These two protein chains interact to form a complex.

Sequence of the second protein:
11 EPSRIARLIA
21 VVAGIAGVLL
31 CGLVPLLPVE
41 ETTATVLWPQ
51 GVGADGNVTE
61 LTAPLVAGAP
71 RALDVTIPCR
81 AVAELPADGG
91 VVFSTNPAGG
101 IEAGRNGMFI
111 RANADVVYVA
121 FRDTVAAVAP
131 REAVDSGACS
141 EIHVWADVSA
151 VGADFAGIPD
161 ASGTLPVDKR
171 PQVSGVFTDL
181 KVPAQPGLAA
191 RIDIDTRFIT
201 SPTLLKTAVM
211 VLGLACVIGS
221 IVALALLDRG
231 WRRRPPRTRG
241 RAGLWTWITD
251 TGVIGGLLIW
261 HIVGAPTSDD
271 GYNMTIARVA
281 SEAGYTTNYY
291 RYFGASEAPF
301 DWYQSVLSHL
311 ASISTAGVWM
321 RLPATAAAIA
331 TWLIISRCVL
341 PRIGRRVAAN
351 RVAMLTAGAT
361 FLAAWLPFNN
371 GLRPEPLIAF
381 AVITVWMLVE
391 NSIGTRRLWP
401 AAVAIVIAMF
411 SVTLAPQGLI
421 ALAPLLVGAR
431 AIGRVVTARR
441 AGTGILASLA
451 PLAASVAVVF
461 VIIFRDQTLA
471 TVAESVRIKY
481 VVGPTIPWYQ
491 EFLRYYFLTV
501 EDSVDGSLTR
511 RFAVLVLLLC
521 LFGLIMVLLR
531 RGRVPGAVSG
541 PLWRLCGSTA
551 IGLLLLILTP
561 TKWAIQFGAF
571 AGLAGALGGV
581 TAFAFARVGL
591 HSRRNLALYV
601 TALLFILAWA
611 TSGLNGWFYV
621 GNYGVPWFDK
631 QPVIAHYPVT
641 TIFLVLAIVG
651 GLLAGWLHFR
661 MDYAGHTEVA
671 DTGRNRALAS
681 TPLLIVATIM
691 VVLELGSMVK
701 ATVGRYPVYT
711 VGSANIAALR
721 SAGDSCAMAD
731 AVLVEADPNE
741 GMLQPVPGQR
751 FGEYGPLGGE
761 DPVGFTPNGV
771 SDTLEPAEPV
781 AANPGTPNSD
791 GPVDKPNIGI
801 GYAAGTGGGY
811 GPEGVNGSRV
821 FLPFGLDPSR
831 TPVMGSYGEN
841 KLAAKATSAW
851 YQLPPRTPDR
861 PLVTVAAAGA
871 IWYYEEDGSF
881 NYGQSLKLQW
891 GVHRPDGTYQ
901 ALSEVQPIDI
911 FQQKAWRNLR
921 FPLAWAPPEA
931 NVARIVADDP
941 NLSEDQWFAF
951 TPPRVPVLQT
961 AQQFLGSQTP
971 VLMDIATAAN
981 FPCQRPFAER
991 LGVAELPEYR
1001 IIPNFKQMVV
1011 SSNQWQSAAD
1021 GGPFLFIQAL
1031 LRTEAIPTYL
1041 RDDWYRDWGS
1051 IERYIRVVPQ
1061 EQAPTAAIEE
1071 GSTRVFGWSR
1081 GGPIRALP

Residue-level contacts at the interface:
Residue F492 in the second protein is in contact with residue Y511 in the first protein (closest heavy-atom distance 3.7 Å).
Residue L644 in the second protein interacts with residue W504 in the first protein (closest heavy-atom distance 3.7 Å).
Residue L942 in the second protein is in contact with residue N129 in the first protein (closest heavy-atom distance 3.9 Å).
Residue S943 in the second protein interacts with residue N129 in the first protein (closest heavy-atom distance 3.9 Å).
Residue Y496 in the second protein contacts residue N508 in the first protein (closest heavy-atom distance 4.1 Å).
Residue T640 in the second protein is in contact with residue W504 in the first protein (closest heavy-atom distance 3.8 Å).
Residue L529 in the second protein contacts residue F541 in the first protein (closest heavy-atom distance 3.5 Å).
Residue R430 in the second protein contacts residue H673 in the first protein (closest heavy-atom distance 3.3 Å).
Residue V793 in the second protein is in contact with residue Y512 in the first protein (closest heavy-atom distance 2.7 Å).
Residue Y118 in the second protein contacts residue L939 in the first protein (closest heavy-atom distance 4.1 Å).
Residue F659 in the second protein contacts residue L449 in the first protein (closest heavy-atom distance 3.8 Å).
Residue D123 in the second protein interacts with residue S940 in the first protein (closest heavy-atom distance 3.1 Å).
Residue R434 in the second protein contacts residue R676 in the first protein (closest heavy-atom distance 3.1 Å).
Residue D662 in the second protein is in contact with residue R446 in the first protein (closest heavy-atom distance 2.6 Å).
Residue V125 in the second protein interacts with residue L939 in the first protein (closest heavy-atom distance 3.5 Å).
Residue R430 in the second protein is in contact with residue L674 in the first protein (closest heavy-atom distance 4.1 Å).
Residue W609 in the second protein contacts residue E507 in the first protein (closest heavy-atom distance 4.1 Å).
Residue H658 in the second protein contacts residue R446 in the first protein (closest heavy-atom distance 3.9 Å).
Residue Y489 in the second protein contacts residue F624 in the first protein (closest heavy-atom distance 3.8 Å).
Residue L644 in the second protein contacts residue F573 in the first protein (closest heavy-atom distance 4.1 Å).
Residue L942 in the second protein is in contact with residue I126 in the first protein (closest heavy-atom distance 4.0 Å).
Residue K841 in the second protein interacts with residue R122 in the first protein (closest heavy-atom distance 3.8 Å).
Residue D123 in the second protein contacts residue L939 in the first protein (closest heavy-atom distance 3.7 Å).
Residue Y663 in the second protein interacts with residue M453 in the first protein (closest heavy-atom distance 3.2 Å).
Residue Q490 in the second protein interacts with residue P517 in the first protein (closest heavy-atom distance 3.8 Å).
Residue R530 in the second protein is in contact with residue L544 in the first protein (closest heavy-atom distance 4.1 Å).
Residue M526 in the second protein contacts residue L544 in the first protein (closest heavy-atom distance 3.9 Å).
Residue D662 in the second protein interacts with residue R450 in the first protein (closest heavy-atom distance 2.9 Å).
Residue Y496 in the second protein is in contact with residue L509 in the first protein (closest heavy-atom distance 3.9 Å).
Residue W488 in the second protein interacts with residue A623 in the first protein (closest heavy-atom distance 3.6 Å).
Residue W609 in the second protein interacts with residue M572 in the first protein (closest heavy-atom distance 3.8 Å).
Residue A608 in the second protein contacts residue W504 in the first protein (closest heavy-atom distance 4.1 Å).
Residue T640 in the second protein is in contact with residue W505 in the first protein (closest heavy-atom distance 3.8 Å).
Residue L493 in the second protein is in contact with residue Y512 in the first protein (closest heavy-atom distance 4.2 Å).
Residue W488 in the second protein is in contact with residue F624 in the first protein (closest heavy-atom distance 4.0 Å).
Residue F492 in the second protein is in contact with residue Y512 in the first protein (closest heavy-atom distance 4.1 Å).
Residue W488 in the second protein is in contact with residue F659 in the first protein (closest heavy-atom distance 3.9 Å).
Residue Q631 in the second protein contacts residue W505 in the first protein (closest heavy-atom distance 3.8 Å).
Residue R530 in the second protein contacts residue K547 in the first protein (closest heavy-atom distance 3.4 Å).
Residue V125 in the second protein contacts residue E836 in the first protein (closest heavy-atom distance 3.8 Å).
Residue L493 in the second protein contacts residue I515 in the first protein (closest heavy-atom distance 3.9 Å).
Residue W609 in the second protein interacts with residue W504 in the first protein (closest heavy-atom distance 3.7 Å).
Residue L426 in the second protein contacts residue F670 in the first protein (closest heavy-atom distance 4.1 Å).
Residue Y489 in the second protein contacts residue A627 in the first protein (closest heavy-atom distance 3.8 Å).
Residue E501 in the second protein interacts with residue E503 in the first protein (closest heavy-atom distance 3.5 Å).
Residue F659 in the second protein interacts with residue R446 in the first protein (closest heavy-atom distance 4.0 Å).
Residue L529 in the second protein contacts residue R545 in the first protein (closest heavy-atom distance 3.9 Å).
Residue A429 in the second protein is in contact with residue L674 in the first protein (closest heavy-atom distance 4.0 Å).
Residue D794 in the second protein interacts with residue L516 in the first protein (closest heavy-atom distance 3.2 Å).
Residue S612 in the second protein contacts residue W505 in the first protein (closest heavy-atom distance 3.9 Å).
Residue R430 in the second protein interacts with residue R676 in the first protein (closest heavy-atom distance 3.2 Å).
Residue T499 in the second protein is in contact with residue N508 in the first protein (closest heavy-atom distance 2.5 Å).
Residue W488 in the second protein interacts with residue F620 in the first protein (closest heavy-atom distance 3.6 Å).
Residue Q490 in the second protein contacts residue I515 in the first protein (closest heavy-atom distance 3.5 Å).
Residue Y663 in the second protein is in contact with residue L449 in the first protein (closest heavy-atom distance 3.0 Å).
Residue Y663 in the second protein is in contact with residue R450 in the first protein (closest heavy-atom distance 3.6 Å).
Residue W543 in the second protein contacts residue R545 in the first protein (closest heavy-atom distance 4.1 Å).
Residue Y496 in the second protein is in contact with residue Y512 in the first protein (closest heavy-atom distance 3.8 Å).
Residue V793 in the second protein interacts with residue L516 in the first protein (closest heavy-atom distance 4.1 Å).
Residue D794 in the second protein is in contact with residue P517 in the first protein (closest heavy-atom distance 3.6 Å).

Sequence of the first protein:
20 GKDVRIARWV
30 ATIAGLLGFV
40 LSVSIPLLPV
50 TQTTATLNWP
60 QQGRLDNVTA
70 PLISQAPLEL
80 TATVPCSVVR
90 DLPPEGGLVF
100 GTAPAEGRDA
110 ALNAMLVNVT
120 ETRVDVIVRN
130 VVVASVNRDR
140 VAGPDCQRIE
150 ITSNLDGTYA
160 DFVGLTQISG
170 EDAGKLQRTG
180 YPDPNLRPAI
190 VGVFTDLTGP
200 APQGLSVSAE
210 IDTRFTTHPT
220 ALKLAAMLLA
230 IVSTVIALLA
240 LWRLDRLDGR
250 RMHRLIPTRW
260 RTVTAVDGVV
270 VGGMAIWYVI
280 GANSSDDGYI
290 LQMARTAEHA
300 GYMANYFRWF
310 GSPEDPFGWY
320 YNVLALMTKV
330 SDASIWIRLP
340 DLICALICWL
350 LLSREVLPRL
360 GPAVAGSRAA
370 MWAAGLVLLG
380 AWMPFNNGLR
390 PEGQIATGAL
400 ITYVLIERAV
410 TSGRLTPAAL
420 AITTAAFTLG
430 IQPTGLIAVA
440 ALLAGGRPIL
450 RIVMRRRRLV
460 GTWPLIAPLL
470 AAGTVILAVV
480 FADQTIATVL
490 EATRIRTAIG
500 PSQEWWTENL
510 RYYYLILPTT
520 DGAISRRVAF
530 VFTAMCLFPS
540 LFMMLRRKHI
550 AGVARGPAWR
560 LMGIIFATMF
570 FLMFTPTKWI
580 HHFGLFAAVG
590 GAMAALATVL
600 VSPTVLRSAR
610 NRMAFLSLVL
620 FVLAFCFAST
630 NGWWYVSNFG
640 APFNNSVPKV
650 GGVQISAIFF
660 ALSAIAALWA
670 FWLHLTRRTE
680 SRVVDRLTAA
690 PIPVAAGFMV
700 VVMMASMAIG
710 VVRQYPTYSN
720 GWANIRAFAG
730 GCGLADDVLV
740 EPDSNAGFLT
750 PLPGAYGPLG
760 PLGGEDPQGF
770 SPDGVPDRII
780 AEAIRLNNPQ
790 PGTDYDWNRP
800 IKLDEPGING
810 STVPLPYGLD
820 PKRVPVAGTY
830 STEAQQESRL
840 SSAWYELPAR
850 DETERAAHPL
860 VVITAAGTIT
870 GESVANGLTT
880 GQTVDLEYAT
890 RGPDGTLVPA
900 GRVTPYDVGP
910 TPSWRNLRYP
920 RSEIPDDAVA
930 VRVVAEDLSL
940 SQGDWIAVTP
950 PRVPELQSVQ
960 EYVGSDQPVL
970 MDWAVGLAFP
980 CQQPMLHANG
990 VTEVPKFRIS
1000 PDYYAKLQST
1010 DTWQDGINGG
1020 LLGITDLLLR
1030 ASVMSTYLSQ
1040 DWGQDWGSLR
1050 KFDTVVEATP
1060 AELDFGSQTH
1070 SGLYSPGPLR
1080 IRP